Sequence of protein 2:
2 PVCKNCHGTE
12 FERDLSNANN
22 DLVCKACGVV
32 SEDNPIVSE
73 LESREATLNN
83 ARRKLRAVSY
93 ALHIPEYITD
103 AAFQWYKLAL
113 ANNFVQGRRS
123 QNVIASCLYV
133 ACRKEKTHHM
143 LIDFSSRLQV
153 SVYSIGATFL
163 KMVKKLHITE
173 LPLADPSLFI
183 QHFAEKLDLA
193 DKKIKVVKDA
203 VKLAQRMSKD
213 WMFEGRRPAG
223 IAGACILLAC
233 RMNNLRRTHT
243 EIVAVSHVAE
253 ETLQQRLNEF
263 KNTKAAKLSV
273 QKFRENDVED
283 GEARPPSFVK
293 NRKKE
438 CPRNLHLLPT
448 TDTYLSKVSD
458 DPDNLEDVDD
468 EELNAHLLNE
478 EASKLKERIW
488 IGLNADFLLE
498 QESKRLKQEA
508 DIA

Residue-level contacts at the interface:
Residue A507 in protein 2 is in contact with residue R132 in protein 1 (closest heavy-atom distance 4.2 Å).
Residue L503 in protein 2 contacts residue R132 in protein 1 (closest heavy-atom distance 3.5 Å).

Sequence of protein 1:
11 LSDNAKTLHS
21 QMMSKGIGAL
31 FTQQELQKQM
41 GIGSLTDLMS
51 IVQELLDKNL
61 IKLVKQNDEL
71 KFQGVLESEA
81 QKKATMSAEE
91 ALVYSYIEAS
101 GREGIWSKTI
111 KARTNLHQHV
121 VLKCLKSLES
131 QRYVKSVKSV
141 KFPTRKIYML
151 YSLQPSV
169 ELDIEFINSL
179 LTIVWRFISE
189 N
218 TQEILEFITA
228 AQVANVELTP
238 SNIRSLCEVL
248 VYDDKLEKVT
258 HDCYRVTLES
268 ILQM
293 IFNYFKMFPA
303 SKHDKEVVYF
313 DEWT

The following describes two proteins that form a bound complex.